Sequence of the first protein:
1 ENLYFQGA

These two protein chains interact to form a complex.

Interface contacts:
Residue T26 in the second protein is in contact with residue A8 in the first protein (closest heavy-atom distance 3.1 Å).
Residue R55 in the second protein interacts with residue Y4 in the first protein (closest heavy-atom distance 3.6 Å).
Residue D60 in the second protein is in contact with residue Y4 in the first protein (closest heavy-atom distance 3.6 Å).
Residue Y62 in the second protein interacts with residue L3 in the first protein (closest heavy-atom distance 3.2 Å).
Residue D60 in the second protein is in contact with residue F5 in the first protein (closest heavy-atom distance 3.3 Å).
Residue Y62 in the second protein interacts with residue Y4 in the first protein (closest heavy-atom distance 2.8 Å).
Residue D60 in the second protein is in contact with residue L3 in the first protein (closest heavy-atom distance 3.7 Å).
Residue M77 in the second protein is in contact with residue E1 in the first protein (closest heavy-atom distance 3.7 Å).
Residue K28 in the second protein interacts with residue E1 in the first protein (closest heavy-atom distance 2.8 Å).
Residue I59 in the second protein contacts residue F5 in the first protein (closest heavy-atom distance 3.3 Å).
Residue M25 in the second protein is in contact with residue G7 in the first protein (closest heavy-atom distance 2.5 Å).
Residue T26 in the second protein is in contact with residue G7 in the first protein (closest heavy-atom distance 4.8 Å).
Residue Y62 in the second protein interacts with residue F5 in the first protein (closest heavy-atom distance 4.5 Å).
Residue M25 in the second protein interacts with residue A8 in the first protein (closest heavy-atom distance 1.3 Å).
Residue Y62 in the second protein interacts with residue N2 in the first protein (closest heavy-atom distance 4.6 Å).
Residue G58 in the second protein is in contact with residue F5 in the first protein (closest heavy-atom distance 3.5 Å).
Residue K28 in the second protein interacts with residue L3 in the first protein (closest heavy-atom distance 4.5 Å).
Residue R55 in the second protein is in contact with residue F5 in the first protein (closest heavy-atom distance 3.2 Å).

Sequence of the second protein:
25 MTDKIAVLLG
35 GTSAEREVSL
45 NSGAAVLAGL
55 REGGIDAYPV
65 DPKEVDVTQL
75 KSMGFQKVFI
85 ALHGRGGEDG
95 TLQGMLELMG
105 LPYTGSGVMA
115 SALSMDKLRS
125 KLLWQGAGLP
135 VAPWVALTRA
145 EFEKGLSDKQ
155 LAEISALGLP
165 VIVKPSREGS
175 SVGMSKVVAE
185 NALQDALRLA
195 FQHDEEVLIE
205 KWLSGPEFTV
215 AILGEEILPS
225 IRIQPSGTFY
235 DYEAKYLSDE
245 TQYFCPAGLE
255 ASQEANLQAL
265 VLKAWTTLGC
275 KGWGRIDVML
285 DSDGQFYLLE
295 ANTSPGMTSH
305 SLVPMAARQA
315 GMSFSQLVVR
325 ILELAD